This data describes a binding interaction between two proteins.

Sequence of the first protein:
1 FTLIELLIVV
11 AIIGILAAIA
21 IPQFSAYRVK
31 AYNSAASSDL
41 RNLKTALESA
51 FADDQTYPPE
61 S

Residue-level contacts at the interface:
Residue Y26 in the second protein interacts with residue E60 in the first protein (closest heavy-atom distance 3.6 Å).
Residue T8 in the second protein interacts with residue D54 in the first protein (closest heavy-atom distance 2.8 Å).
Residue F14 in the second protein contacts residue L47 in the first protein (closest heavy-atom distance 3.8 Å).
Residue Y43 in the second protein interacts with residue E48 in the first protein (closest heavy-atom distance 2.9 Å).
Residue G52 in the second protein is in contact with residue N33 in the first protein (closest heavy-atom distance 3.6 Å).
Residue S19 in the second protein is in contact with residue D39 in the first protein (closest heavy-atom distance 2.8 Å).
Residue T6 in the second protein interacts with residue S61 in the first protein (closest heavy-atom distance 2.7 Å).
Residue P5 in the second protein contacts residue P59 in the first protein (closest heavy-atom distance 3.2 Å).
Residue V45 in the second protein is in contact with residue L43 in the first protein (closest heavy-atom distance 3.6 Å).
Residue Y43 in the second protein interacts with residue Y57 in the first protein (closest heavy-atom distance 3.7 Å).
Residue N53 in the second protein contacts residue V29 in the first protein (closest heavy-atom distance 3.7 Å).
Residue M9 in the second protein contacts residue P59 in the first protein (closest heavy-atom distance 3.5 Å).
Residue I4 in the second protein interacts with residue S61 in the first protein (closest heavy-atom distance 3.7 Å).
Residue P5 in the second protein is in contact with residue P58 in the first protein (closest heavy-atom distance 3.6 Å).
Residue G31 in the second protein interacts with residue E60 in the first protein (closest heavy-atom distance 3.0 Å).
Residue Y43 in the second protein contacts residue L47 in the first protein (closest heavy-atom distance 3.5 Å).
Residue G2 in the second protein interacts with residue E60 in the first protein (closest heavy-atom distance 3.0 Å).
Residue T7 in the second protein interacts with residue P58 in the first protein (closest heavy-atom distance 3.8 Å).
Residue P5 in the second protein interacts with residue S61 in the first protein (closest heavy-atom distance 3.6 Å).
Residue P18 in the second protein is in contact with residue D39 in the first protein (closest heavy-atom distance 3.5 Å).
Residue A32 in the second protein is in contact with residue E60 in the first protein (closest heavy-atom distance 3.5 Å).
Residue A32 in the second protein is in contact with residue P59 in the first protein (closest heavy-atom distance 3.8 Å).
Residue N40 in the second protein interacts with residue P58 in the first protein (closest heavy-atom distance 3.3 Å).
Residue T57 in the second protein contacts residue L40 in the first protein (closest heavy-atom distance 3.7 Å).
Residue T28 in the second protein is in contact with residue E60 in the first protein (closest heavy-atom distance 2.7 Å).
Residue N53 in the second protein contacts residue N33 in the first protein (closest heavy-atom distance 3.1 Å).
Residue N40 in the second protein is in contact with residue T56 in the first protein (closest heavy-atom distance 2.7 Å).
Residue N60 in the second protein is in contact with residue Y57 in the first protein (closest heavy-atom distance 2.7 Å).
Residue S58 in the second protein contacts residue K44 in the first protein (closest heavy-atom distance 3.0 Å).
Residue F14 in the second protein is in contact with residue L43 in the first protein (closest heavy-atom distance 3.4 Å).
Residue V39 in the second protein interacts with residue Q55 in the first protein (closest heavy-atom distance 3.7 Å).
Residue N49 in the second protein is in contact with residue Y32 in the first protein (closest heavy-atom distance 3.4 Å).
Residue F16 in the second protein interacts with residue L43 in the first protein (closest heavy-atom distance 3.6 Å).
Residue N64 in the second protein interacts with residue K44 in the first protein (closest heavy-atom distance 3.7 Å).
Residue T47 in the second protein interacts with residue A36 in the first protein (closest heavy-atom distance 3.1 Å).
Residue Y43 in the second protein is in contact with residue K44 in the first protein (closest heavy-atom distance 3.6 Å).
Residue Y26 in the second protein contacts residue P58 in the first protein (closest heavy-atom distance 2.7 Å).
Residue T7 in the second protein is in contact with residue P59 in the first protein (closest heavy-atom distance 3.3 Å).
Residue F16 in the second protein contacts residue D39 in the first protein (closest heavy-atom distance 3.6 Å).
Residue T41 in the second protein is in contact with residue Y57 in the first protein (closest heavy-atom distance 3.3 Å).
Residue M9 in the second protein contacts residue D54 in the first protein (closest heavy-atom distance 3.4 Å).
Residue V39 in the second protein contacts residue T56 in the first protein (closest heavy-atom distance 3.6 Å).
Residue N40 in the second protein interacts with residue Y57 in the first protein (closest heavy-atom distance 2.8 Å).
Residue R54 in the second protein interacts with residue N33 in the first protein (closest heavy-atom distance 3.2 Å).
Residue K3 in the second protein contacts residue S61 in the first protein (closest heavy-atom distance 3.2 Å).
Residue I65 in the second protein is in contact with residue L40 in the first protein (closest heavy-atom distance 3.7 Å).
Residue M9 in the second protein contacts residue T56 in the first protein (closest heavy-atom distance 3.7 Å).
Residue N49 in the second protein contacts residue A36 in the first protein (closest heavy-atom distance 3.8 Å).
Residue G31 in the second protein contacts residue P59 in the first protein (closest heavy-atom distance 3.6 Å).
Residue F14 in the second protein is in contact with residue A46 in the first protein (closest heavy-atom distance 3.5 Å).
Residue I65 in the second protein contacts residue R41 in the first protein (closest heavy-atom distance 3.7 Å).
Residue T8 in the second protein contacts residue A50 in the first protein (closest heavy-atom distance 3.8 Å).
Residue G10 in the second protein interacts with residue D54 in the first protein (closest heavy-atom distance 2.8 Å).
Residue V45 in the second protein contacts residue L40 in the first protein (closest heavy-atom distance 3.7 Å).
Residue F16 in the second protein contacts residue N42 in the first protein (closest heavy-atom distance 3.6 Å).
Residue D42 in the second protein is in contact with residue Y57 in the first protein (closest heavy-atom distance 3.5 Å).
Residue Y26 in the second protein contacts residue L47 in the first protein (closest heavy-atom distance 3.6 Å).
Residue T8 in the second protein contacts residue P58 in the first protein (closest heavy-atom distance 3.7 Å).
Residue F56 in the second protein interacts with residue N33 in the first protein (closest heavy-atom distance 3.5 Å).
Residue F27 in the second protein is in contact with residue E60 in the first protein (closest heavy-atom distance 3.2 Å).

Sequence of the second protein:
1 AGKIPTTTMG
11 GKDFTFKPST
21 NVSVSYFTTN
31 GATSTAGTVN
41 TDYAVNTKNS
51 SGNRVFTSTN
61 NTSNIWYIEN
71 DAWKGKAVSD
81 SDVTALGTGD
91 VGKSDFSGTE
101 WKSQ